Sequence of protein 1:
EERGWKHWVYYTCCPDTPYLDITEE

These two protein chains interact to form a complex.

Interface contacts:
Residue Q71 in protein 2 is in contact with residue C14 in protein 1 (closest heavy-atom distance 3.9 Å).
Residue K70 in protein 2 interacts with residue P15 in protein 1 (closest heavy-atom distance 3.1 Å).
Residue T8 in protein 2 interacts with residue K6 in protein 1 (closest heavy-atom distance 3.0 Å).
Residue P10 in protein 2 interacts with residue Y10 in protein 1 (closest heavy-atom distance 4.2 Å).
Residue Q71 in protein 2 contacts residue P18 in protein 1 (closest heavy-atom distance 3.1 Å).
Residue K70 in protein 2 contacts residue T12 in protein 1 (closest heavy-atom distance 3.7 Å).
Residue K70 in protein 2 interacts with residue C14 in protein 1 (closest heavy-atom distance 2.8 Å).
Residue A31 in protein 2 contacts residue Y11 in protein 1 (closest heavy-atom distance 4.7 Å).
Residue S9 in protein 2 is in contact with residue L20 in protein 1 (closest heavy-atom distance 2.6 Å).
Residue K70 in protein 2 is in contact with residue T17 in protein 1 (closest heavy-atom distance 3.5 Å).
Residue S9 in protein 2 contacts residue W8 in protein 1 (closest heavy-atom distance 2.5 Å).
Residue R36 in protein 2 interacts with residue Y19 in protein 1 (closest heavy-atom distance 3.0 Å).
Residue Q71 in protein 2 contacts residue T17 in protein 1 (closest heavy-atom distance 4.8 Å).
Residue K70 in protein 2 contacts residue Y19 in protein 1 (closest heavy-atom distance 4.7 Å).
Residue T8 in protein 2 contacts residue D21 in protein 1 (closest heavy-atom distance 4.7 Å).
Residue F32 in protein 2 interacts with residue C13 in protein 1 (closest heavy-atom distance 3.9 Å).
Residue K70 in protein 2 is in contact with residue Y10 in protein 1 (closest heavy-atom distance 3.7 Å).
Residue Q71 in protein 2 contacts residue D16 in protein 1 (closest heavy-atom distance 4.6 Å).
Residue I11 in protein 2 interacts with residue W8 in protein 1 (closest heavy-atom distance 3.8 Å).
Residue K70 in protein 2 interacts with residue P18 in protein 1 (closest heavy-atom distance 2.9 Å).
Residue G37 in protein 2 is in contact with residue Y11 in protein 1 (closest heavy-atom distance 3.8 Å).
Residue V40 in protein 2 interacts with residue T12 in protein 1 (closest heavy-atom distance 2.9 Å).
Residue A7 in protein 2 interacts with residue W8 in protein 1 (closest heavy-atom distance 3.0 Å).
Residue F32 in protein 2 interacts with residue T12 in protein 1 (closest heavy-atom distance 4.4 Å).
Residue Q71 in protein 2 is in contact with residue P15 in protein 1 (closest heavy-atom distance 3.2 Å).
Residue G37 in protein 2 contacts residue T12 in protein 1 (closest heavy-atom distance 3.7 Å).
Residue A7 in protein 2 is in contact with residue K6 in protein 1 (closest heavy-atom distance 2.7 Å).
Residue K70 in protein 2 contacts residue C13 in protein 1 (closest heavy-atom distance 3.6 Å).
Residue G37 in protein 2 interacts with residue C13 in protein 1 (closest heavy-atom distance 3.9 Å).
Residue A7 in protein 2 interacts with residue H7 in protein 1 (closest heavy-atom distance 2.3 Å).
Residue D30 in protein 2 contacts residue V9 in protein 1 (closest heavy-atom distance 4.4 Å).
Residue T6 in protein 2 is in contact with residue Y10 in protein 1 (closest heavy-atom distance 3.0 Å).
Residue P69 in protein 2 is in contact with residue T12 in protein 1 (closest heavy-atom distance 3.9 Å).
Residue T8 in protein 2 is in contact with residue H7 in protein 1 (closest heavy-atom distance 3.4 Å).
Residue V40 in protein 2 contacts residue V9 in protein 1 (closest heavy-atom distance 4.6 Å).
Residue K70 in protein 2 interacts with residue Y11 in protein 1 (closest heavy-atom distance 2.7 Å).
Residue Q71 in protein 2 interacts with residue Y10 in protein 1 (closest heavy-atom distance 3.2 Å).
Residue S9 in protein 2 interacts with residue I22 in protein 1 (closest heavy-atom distance 4.5 Å).
Residue K38 in protein 2 contacts residue Y10 in protein 1 (closest heavy-atom distance 3.8 Å).
Residue P10 in protein 2 interacts with residue W8 in protein 1 (closest heavy-atom distance 2.6 Å).
Residue A7 in protein 2 interacts with residue D21 in protein 1 (closest heavy-atom distance 4.4 Å).
Residue V39 in protein 2 is in contact with residue Y11 in protein 1 (closest heavy-atom distance 4.2 Å).
Residue I11 in protein 2 interacts with residue Y10 in protein 1 (closest heavy-atom distance 3.5 Å).
Residue M27 in protein 2 is in contact with residue T12 in protein 1 (closest heavy-atom distance 3.4 Å).
Residue H68 in protein 2 contacts residue Y10 in protein 1 (closest heavy-atom distance 3.2 Å).
Residue P10 in protein 2 is in contact with residue L20 in protein 1 (closest heavy-atom distance 4.6 Å).
Residue S12 in protein 2 interacts with residue K6 in protein 1 (closest heavy-atom distance 4.4 Å).
Residue R36 in protein 2 interacts with residue Y11 in protein 1 (closest heavy-atom distance 4.4 Å).
Residue R36 in protein 2 is in contact with residue C13 in protein 1 (closest heavy-atom distance 4.0 Å).
Residue T8 in protein 2 interacts with residue L20 in protein 1 (closest heavy-atom distance 4.5 Å).
Residue D30 in protein 2 is in contact with residue Y11 in protein 1 (closest heavy-atom distance 2.7 Å).
Residue V39 in protein 2 interacts with residue T12 in protein 1 (closest heavy-atom distance 4.5 Å).
Residue T6 in protein 2 is in contact with residue W8 in protein 1 (closest heavy-atom distance 2.9 Å).
Residue V39 in protein 2 is in contact with residue Y10 in protein 1 (closest heavy-atom distance 3.5 Å).
Residue K38 in protein 2 contacts residue T12 in protein 1 (closest heavy-atom distance 3.0 Å).
Residue V40 in protein 2 is in contact with residue Y10 in protein 1 (closest heavy-atom distance 2.5 Å).
Residue V40 in protein 2 is in contact with residue Y11 in protein 1 (closest heavy-atom distance 3.6 Å).
Residue K38 in protein 2 contacts residue Y11 in protein 1 (closest heavy-atom distance 2.6 Å).
Residue E41 in protein 2 interacts with residue Y10 in protein 1 (closest heavy-atom distance 4.7 Å).
Residue T8 in protein 2 is in contact with residue W8 in protein 1 (closest heavy-atom distance 2.6 Å).

Sequence of protein 2:
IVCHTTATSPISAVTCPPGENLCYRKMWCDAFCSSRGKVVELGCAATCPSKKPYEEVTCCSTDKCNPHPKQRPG